Sequence of the second protein:
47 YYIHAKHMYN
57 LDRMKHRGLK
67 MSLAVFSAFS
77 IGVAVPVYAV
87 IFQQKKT

Sequence of the first protein:
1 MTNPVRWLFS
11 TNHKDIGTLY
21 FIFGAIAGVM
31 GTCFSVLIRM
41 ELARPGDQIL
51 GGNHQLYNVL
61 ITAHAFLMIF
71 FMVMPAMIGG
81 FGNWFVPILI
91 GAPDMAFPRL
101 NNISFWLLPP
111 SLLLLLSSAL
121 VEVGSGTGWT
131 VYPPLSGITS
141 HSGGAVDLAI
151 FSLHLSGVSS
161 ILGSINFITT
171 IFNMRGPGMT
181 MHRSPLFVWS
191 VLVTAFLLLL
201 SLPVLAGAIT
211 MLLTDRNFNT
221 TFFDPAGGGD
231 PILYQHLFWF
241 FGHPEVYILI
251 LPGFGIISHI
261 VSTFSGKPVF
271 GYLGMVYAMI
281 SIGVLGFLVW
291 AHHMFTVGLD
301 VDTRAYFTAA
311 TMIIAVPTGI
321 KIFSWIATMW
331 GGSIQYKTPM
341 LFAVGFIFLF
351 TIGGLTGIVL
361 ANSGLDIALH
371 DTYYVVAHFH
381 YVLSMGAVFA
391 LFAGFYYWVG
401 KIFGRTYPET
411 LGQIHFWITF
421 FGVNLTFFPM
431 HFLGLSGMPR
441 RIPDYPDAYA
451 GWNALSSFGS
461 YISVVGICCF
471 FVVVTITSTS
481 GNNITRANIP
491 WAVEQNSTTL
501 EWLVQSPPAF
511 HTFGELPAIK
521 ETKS

The following describes two proteins that form a bound complex.

Residue-level contacts at the interface:
Residue T479 in the first protein is in contact with residue G64 in the second protein (closest heavy-atom distance 4.0 Å).
Residue V123 in the first protein interacts with residue Q89 in the second protein (closest heavy-atom distance 2.5 Å).
Residue L56 in the first protein is in contact with residue V86 in the second protein (closest heavy-atom distance 4.3 Å).
Residue R405 in the first protein is in contact with residue R63 in the second protein (closest heavy-atom distance 3.5 Å).
Residue V29 in the first protein contacts residue G78 in the second protein (closest heavy-atom distance 3.5 Å).
Residue F34 in the first protein is in contact with residue P82 in the second protein (closest heavy-atom distance 3.4 Å).
Residue D15 in the first protein contacts residue M54 in the second protein (closest heavy-atom distance 3.6 Å).
Residue K14 in the first protein contacts residue M54 in the second protein (closest heavy-atom distance 3.3 Å).
Residue T475 in the first protein is in contact with residue S68 in the second protein (closest heavy-atom distance 3.9 Å).
Residue L37 in the first protein is in contact with residue P82 in the second protein (closest heavy-atom distance 4.2 Å).
Residue H511 in the first protein is in contact with residue I49 in the second protein (closest heavy-atom distance 3.7 Å).
Residue W84 in the first protein is in contact with residue M54 in the second protein (closest heavy-atom distance 3.9 Å).
Residue L50 in the first protein is in contact with residue Q90 in the second protein (closest heavy-atom distance 3.5 Å).
Residue I26 in the first protein contacts residue G78 in the second protein (closest heavy-atom distance 4.2 Å).
Residue E122 in the first protein contacts residue K92 in the second protein (closest heavy-atom distance 2.5 Å).
Residue V29 in the first protein interacts with residue F75 in the second protein (closest heavy-atom distance 4.1 Å).
Residue W7 in the first protein is in contact with residue Y55 in the second protein (closest heavy-atom distance 4.2 Å).
Residue A509 in the first protein is in contact with residue H53 in the second protein (closest heavy-atom distance 3.8 Å).
Residue F510 in the first protein interacts with residue Y48 in the second protein (closest heavy-atom distance 3.2 Å).
Residue V29 in the first protein contacts residue V79 in the second protein (closest heavy-atom distance 4.0 Å).
Residue S478 in the first protein contacts residue L57 in the second protein (closest heavy-atom distance 3.5 Å).
Residue A509 in the first protein interacts with residue A51 in the second protein (closest heavy-atom distance 3.5 Å).
Residue T479 in the first protein contacts residue R63 in the second protein (closest heavy-atom distance 4.1 Å).
Residue F510 in the first protein contacts residue M54 in the second protein (closest heavy-atom distance 4.2 Å).
Residue V474 in the first protein contacts residue V71 in the second protein (closest heavy-atom distance 4.2 Å).
Residue T475 in the first protein interacts with residue V71 in the second protein (closest heavy-atom distance 3.1 Å).
Residue T18 in the first protein interacts with residue Y55 in the second protein (closest heavy-atom distance 2.5 Å).
Residue M30 in the first protein interacts with residue P82 in the second protein (closest heavy-atom distance 3.5 Å).
Residue G481 in the first protein contacts residue R63 in the second protein (closest heavy-atom distance 3.9 Å).
Residue C33 in the first protein contacts residue V79 in the second protein (closest heavy-atom distance 3.6 Å).
Residue R6 in the first protein interacts with residue M54 in the second protein (closest heavy-atom distance 3.4 Å).
Residue A119 in the first protein contacts residue Q89 in the second protein (closest heavy-atom distance 4.0 Å).
Residue A509 in the first protein interacts with residue K52 in the second protein (closest heavy-atom distance 4.0 Å).
Residue R405 in the first protein is in contact with residue D58 in the second protein (closest heavy-atom distance 3.4 Å).
Residue M30 in the first protein interacts with residue V81 in the second protein (closest heavy-atom distance 3.6 Å).
Residue T479 in the first protein contacts residue M67 in the second protein (closest heavy-atom distance 3.6 Å).
Residue L120 in the first protein is in contact with residue F88 in the second protein (closest heavy-atom distance 3.4 Å).
Residue I26 in the first protein interacts with residue A74 in the second protein (closest heavy-atom distance 3.4 Å).
Residue F471 in the first protein is in contact with residue F75 in the second protein (closest heavy-atom distance 3.7 Å).
Residue M30 in the first protein is in contact with residue G78 in the second protein (closest heavy-atom distance 3.2 Å).
Residue L116 in the first protein contacts residue V81 in the second protein (closest heavy-atom distance 3.8 Å).
Residue L37 in the first protein is in contact with residue V86 in the second protein (closest heavy-atom distance 3.8 Å).
Residue L56 in the first protein is in contact with residue Q89 in the second protein (closest heavy-atom distance 3.6 Å).
Residue F510 in the first protein interacts with residue I49 in the second protein (closest heavy-atom distance 3.1 Å).
Residue P508 in the first protein contacts residue M54 in the second protein (closest heavy-atom distance 3.1 Å).
Residue A509 in the first protein interacts with residue M54 in the second protein (closest heavy-atom distance 3.0 Å).
Residue V121 in the first protein contacts residue Q89 in the second protein (closest heavy-atom distance 3.6 Å).
Residue Q505 in the first protein contacts residue H53 in the second protein (closest heavy-atom distance 4.1 Å).
Residue C33 in the first protein contacts residue P82 in the second protein (closest heavy-atom distance 3.6 Å).
Residue L56 in the first protein is in contact with residue Q90 in the second protein (closest heavy-atom distance 3.1 Å).
Residue C33 in the first protein interacts with residue V83 in the second protein (closest heavy-atom distance 3.7 Å).
Residue I402 in the first protein is in contact with residue Y55 in the second protein (closest heavy-atom distance 4.3 Å).
Residue F471 in the first protein interacts with residue V71 in the second protein (closest heavy-atom distance 3.7 Å).
Residue L120 in the first protein interacts with residue Q89 in the second protein (closest heavy-atom distance 4.0 Å).
Residue Q505 in the first protein is in contact with residue K52 in the second protein (closest heavy-atom distance 3.0 Å).
Residue L60 in the first protein interacts with residue V86 in the second protein (closest heavy-atom distance 3.9 Å).
Residue P507 in the first protein contacts residue H53 in the second protein (closest heavy-atom distance 3.6 Å).
Residue S478 in the first protein interacts with residue M67 in the second protein (closest heavy-atom distance 4.0 Å).
Residue M30 in the first protein contacts residue I77 in the second protein (closest heavy-atom distance 3.8 Å).
Residue C33 in the first protein is in contact with residue G78 in the second protein (closest heavy-atom distance 4.1 Å).